This data describes a binding interaction between two proteins.

Sequence of chain A:
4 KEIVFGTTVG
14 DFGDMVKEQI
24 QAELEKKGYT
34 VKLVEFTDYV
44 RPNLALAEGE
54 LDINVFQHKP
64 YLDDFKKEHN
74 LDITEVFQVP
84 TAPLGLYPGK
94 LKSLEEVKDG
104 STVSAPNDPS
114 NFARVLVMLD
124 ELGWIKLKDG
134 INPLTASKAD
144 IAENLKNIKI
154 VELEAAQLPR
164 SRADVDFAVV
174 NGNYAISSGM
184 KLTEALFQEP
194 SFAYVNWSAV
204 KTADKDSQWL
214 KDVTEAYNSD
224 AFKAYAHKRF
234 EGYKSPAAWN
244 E

Interface contacts:
Residue T33 in chain A contacts residue G52 in chain B (closest heavy-atom distance 3.8 Å).
Residue K29 in chain A contacts residue A206 in chain B (closest heavy-atom distance 4.9 Å).
Residue E28 in chain A is in contact with residue E51 in chain B (closest heavy-atom distance 3.7 Å).

Sequence of chain B:
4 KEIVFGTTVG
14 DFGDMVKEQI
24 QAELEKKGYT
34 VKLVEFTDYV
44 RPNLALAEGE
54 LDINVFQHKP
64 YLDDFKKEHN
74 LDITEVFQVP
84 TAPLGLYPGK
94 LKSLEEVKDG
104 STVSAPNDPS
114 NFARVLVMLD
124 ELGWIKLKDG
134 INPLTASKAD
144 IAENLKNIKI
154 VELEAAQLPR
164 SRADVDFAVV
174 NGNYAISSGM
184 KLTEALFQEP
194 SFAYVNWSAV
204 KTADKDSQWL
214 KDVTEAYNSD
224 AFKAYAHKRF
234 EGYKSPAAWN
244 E